Contacts between the two chains:
Residue T56 in protein 1 contacts residue R27 in protein 2 (closest heavy-atom distance 3.0 Å).
Residue L61 in protein 1 is in contact with residue F22 in protein 2 (closest heavy-atom distance 4.4 Å).
Residue S60 in protein 1 interacts with residue M25 in protein 2 (closest heavy-atom distance 2.7 Å).
Residue L58 in protein 1 contacts residue R27 in protein 2 (closest heavy-atom distance 3.0 Å).
Residue S119 in protein 1 contacts residue L35 in protein 2 (closest heavy-atom distance 4.2 Å).
Residue T54 in protein 1 interacts with residue N30 in protein 2 (closest heavy-atom distance 2.9 Å).
Residue Y192 in protein 1 interacts with residue L35 in protein 2 (closest heavy-atom distance 2.6 Å).
Residue L58 in protein 1 is in contact with residue M25 in protein 2 (closest heavy-atom distance 3.5 Å).
Residue G84 in protein 1 interacts with residue P34 in protein 2 (closest heavy-atom distance 3.6 Å).
Residue T56 in protein 1 contacts residue Y28 in protein 2 (closest heavy-atom distance 3.4 Å).
Residue F62 in protein 1 is in contact with residue S21 in protein 2 (closest heavy-atom distance 3.3 Å).
Residue A88 in protein 1 contacts residue P34 in protein 2 (closest heavy-atom distance 3.4 Å).
Residue H113 in protein 1 interacts with residue L35 in protein 2 (closest heavy-atom distance 4.0 Å).
Residue Y188 in protein 1 interacts with residue P34 in protein 2 (closest heavy-atom distance 3.5 Å).
Residue L59 in protein 1 interacts with residue P24 in protein 2 (closest heavy-atom distance 4.6 Å).
Residue T56 in protein 1 is in contact with residue P33 in protein 2 (closest heavy-atom distance 4.1 Å).
Residue S126 in protein 1 interacts with residue L35 in protein 2 (closest heavy-atom distance 2.7 Å).
Residue L58 in protein 1 interacts with residue T29 in protein 2 (closest heavy-atom distance 3.9 Å).
Residue A57 in protein 1 contacts residue L26 in protein 2 (closest heavy-atom distance 3.8 Å).
Residue T54 in protein 1 contacts residue P33 in protein 2 (closest heavy-atom distance 4.8 Å).
Residue C190 in protein 1 is in contact with residue L35 in protein 2 (closest heavy-atom distance 4.2 Å).
Residue T56 in protein 1 is in contact with residue G31 in protein 2 (closest heavy-atom distance 2.6 Å).
Residue L59 in protein 1 interacts with residue L26 in protein 2 (closest heavy-atom distance 3.8 Å).
Residue S60 in protein 1 contacts residue P24 in protein 2 (closest heavy-atom distance 3.4 Å).
Residue F62 in protein 1 contacts residue F22 in protein 2 (closest heavy-atom distance 4.0 Å).
Residue T56 in protein 1 is in contact with residue N30 in protein 2 (closest heavy-atom distance 2.9 Å).
Residue A57 in protein 1 interacts with residue R27 in protein 2 (closest heavy-atom distance 3.8 Å).
Residue Y188 in protein 1 contacts residue P33 in protein 2 (closest heavy-atom distance 4.4 Å).
Residue L61 in protein 1 is in contact with residue P24 in protein 2 (closest heavy-atom distance 3.2 Å).
Residue L61 in protein 1 contacts residue H23 in protein 2 (closest heavy-atom distance 3.9 Å).
Residue A57 in protein 1 is in contact with residue Y28 in protein 2 (closest heavy-atom distance 3.7 Å).
Residue Y68 in protein 1 contacts residue T29 in protein 2 (closest heavy-atom distance 3.9 Å).
Residue S60 in protein 1 contacts residue H23 in protein 2 (closest heavy-atom distance 4.7 Å).
Residue Y188 in protein 1 contacts residue L35 in protein 2 (closest heavy-atom distance 3.4 Å).
Residue G63 in protein 1 interacts with residue A19 in protein 2 (closest heavy-atom distance 4.5 Å).
Residue C86 in protein 1 is in contact with residue P34 in protein 2 (closest heavy-atom distance 4.0 Å).
Residue C86 in protein 1 is in contact with residue L35 in protein 2 (closest heavy-atom distance 3.9 Å).
Residue Y52 in protein 1 contacts residue P34 in protein 2 (closest heavy-atom distance 3.9 Å).
Residue C190 in protein 1 interacts with residue P34 in protein 2 (closest heavy-atom distance 4.2 Å).
Residue T56 in protein 1 interacts with residue T29 in protein 2 (closest heavy-atom distance 3.0 Å).
Residue V114 in protein 1 is in contact with residue L35 in protein 2 (closest heavy-atom distance 4.0 Å).
Residue F62 in protein 1 contacts residue A19 in protein 2 (closest heavy-atom distance 3.7 Å).
Residue K55 in protein 1 contacts residue T29 in protein 2 (closest heavy-atom distance 3.6 Å).
Residue L58 in protein 1 is in contact with residue L26 in protein 2 (closest heavy-atom distance 3.5 Å).
Residue T56 in protein 1 interacts with residue P32 in protein 2 (closest heavy-atom distance 4.0 Å).
Residue P83 in protein 1 interacts with residue L35 in protein 2 (closest heavy-atom distance 4.5 Å).
Residue L59 in protein 1 contacts residue M25 in protein 2 (closest heavy-atom distance 3.4 Å).
Residue G84 in protein 1 interacts with residue L35 in protein 2 (closest heavy-atom distance 3.6 Å).
Residue F62 in protein 1 is in contact with residue R20 in protein 2 (closest heavy-atom distance 3.7 Å).
Residue T54 in protein 1 contacts residue P34 in protein 2 (closest heavy-atom distance 3.9 Å).
Residue P120 in protein 1 contacts residue L35 in protein 2 (closest heavy-atom distance 3.7 Å).
Residue T54 in protein 1 is in contact with residue P32 in protein 2 (closest heavy-atom distance 4.4 Å).
Residue L61 in protein 1 interacts with residue M25 in protein 2 (closest heavy-atom distance 4.7 Å).
Residue L61 in protein 1 contacts residue S21 in protein 2 (closest heavy-atom distance 4.5 Å).
Residue K55 in protein 1 contacts residue N30 in protein 2 (closest heavy-atom distance 3.2 Å).

Sequence of protein 1:
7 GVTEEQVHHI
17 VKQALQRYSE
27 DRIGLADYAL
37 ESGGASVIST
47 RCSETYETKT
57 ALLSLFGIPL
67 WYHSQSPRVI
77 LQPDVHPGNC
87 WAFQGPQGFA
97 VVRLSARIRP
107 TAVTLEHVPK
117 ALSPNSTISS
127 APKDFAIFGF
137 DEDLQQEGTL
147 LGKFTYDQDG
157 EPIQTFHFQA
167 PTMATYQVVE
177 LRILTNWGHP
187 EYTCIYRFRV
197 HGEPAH

Sequence of protein 2:
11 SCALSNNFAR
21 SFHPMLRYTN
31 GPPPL

This data describes a binding interaction between two proteins.